Sequence of chain B:
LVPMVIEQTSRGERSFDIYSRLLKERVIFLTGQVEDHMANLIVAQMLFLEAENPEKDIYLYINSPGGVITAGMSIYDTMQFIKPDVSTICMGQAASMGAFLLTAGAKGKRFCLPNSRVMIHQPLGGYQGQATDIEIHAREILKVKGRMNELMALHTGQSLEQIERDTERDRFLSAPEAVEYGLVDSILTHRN

Residue-level contacts at the interface:
Residue E50 in chain B is in contact with residue I232 in chain A (closest heavy-atom distance 4.8 Å).
Residue A51 in chain B is in contact with residue V238 in chain A (closest heavy-atom distance 4.1 Å).
Residue L47 in chain B is in contact with residue F234 in chain A (closest heavy-atom distance 4.2 Å).
Residue E50 in chain B interacts with residue V238 in chain A (closest heavy-atom distance 4.4 Å).
Residue P54 in chain B contacts residue K239 in chain A (closest heavy-atom distance 3.8 Å).
Residue A51 in chain B is in contact with residue G231 in chain A (closest heavy-atom distance 3.5 Å).
Residue L47 in chain B contacts residue I232 in chain A (closest heavy-atom distance 3.4 Å).
Residue P54 in chain B is in contact with residue V238 in chain A (closest heavy-atom distance 4.0 Å).
Residue A51 in chain B interacts with residue I232 in chain A (closest heavy-atom distance 3.6 Å).
Residue T78 in chain B is in contact with residue F234 in chain A (closest heavy-atom distance 3.9 Å).
Residue E50 in chain B contacts residue G233 in chain A (closest heavy-atom distance 4.9 Å).
Residue F81 in chain B interacts with residue F234 in chain A (closest heavy-atom distance 3.5 Å).
Residue V43 in chain B is in contact with residue F234 in chain A (closest heavy-atom distance 4.6 Å).
Residue F48 in chain B contacts residue I232 in chain A (closest heavy-atom distance 3.9 Å).
Residue E55 in chain B is in contact with residue K239 in chain A (closest heavy-atom distance 4.8 Å).
Residue L47 in chain B contacts residue G233 in chain A (closest heavy-atom distance 4.5 Å).

Sequence of chain A:
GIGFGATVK

The following describes two proteins that form a bound complex.